Sequence of chain A:
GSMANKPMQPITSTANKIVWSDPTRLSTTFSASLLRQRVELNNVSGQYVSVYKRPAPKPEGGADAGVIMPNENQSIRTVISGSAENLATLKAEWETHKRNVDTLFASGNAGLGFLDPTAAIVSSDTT

Residue-level contacts at the interface:
Residue L117 in chain A is in contact with residue R36 in chain B (closest heavy-atom distance 2.6 Å).
Residue T83 in chain A contacts residue R82 in chain B (closest heavy-atom distance 3.2 Å).
Residue D107 in chain A is in contact with residue K103 in chain B (closest heavy-atom distance 2.7 Å).
Residue T83 in chain A is in contact with residue H102 in chain B (closest heavy-atom distance 2.8 Å).
Residue T94 in chain A interacts with residue R59 in chain B (closest heavy-atom distance 3.2 Å).
Residue K6 in chain A interacts with residue V127 in chain B (closest heavy-atom distance 3.2 Å).
Residue Y53 in chain A contacts residue A115 in chain B (closest heavy-atom distance 3.2 Å).
Residue N76 in chain A interacts with residue V41 in chain B (closest heavy-atom distance 3.2 Å).
Residue W99 in chain A interacts with residue V106 in chain B (closest heavy-atom distance 3.3 Å).
Residue H102 in chain A interacts with residue S55 in chain B (closest heavy-atom distance 2.8 Å).
Residue V49 in chain A is in contact with residue G116 in chain B (closest heavy-atom distance 3.3 Å).
Residue Y57 in chain A interacts with residue D130 in chain B (closest heavy-atom distance 2.5 Å).
Residue N91 in chain A contacts residue E77 in chain B (closest heavy-atom distance 2.9 Å).
Residue S86 in chain A interacts with residue S80 in chain B (closest heavy-atom distance 2.9 Å).
Residue N5 in chain A interacts with residue R104 in chain B (closest heavy-atom distance 3.0 Å).
Residue E77 in chain A contacts residue N91 in chain B (closest heavy-atom distance 3.0 Å).
Residue V127 in chain A is in contact with residue M8 in chain B (closest heavy-atom distance 3.3 Å).
Residue M8 in chain A contacts residue I126 in chain B (closest heavy-atom distance 2.9 Å).
Residue D107 in chain A is in contact with residue W99 in chain B (closest heavy-atom distance 2.8 Å).
Residue N91 in chain A is in contact with residue Q79 in chain B (closest heavy-atom distance 3.2 Å).
Residue A115 in chain A contacts residue Y53 in chain B (closest heavy-atom distance 3.1 Å).
Residue Q79 in chain A contacts residue L95 in chain B (closest heavy-atom distance 3.4 Å).
Residue P75 in chain A interacts with residue V41 in chain B (closest heavy-atom distance 3.2 Å).
Residue A4 in chain A interacts with residue T132 in chain B (closest heavy-atom distance 2.8 Å).
Residue S128 in chain A interacts with residue M8 in chain B (closest heavy-atom distance 3.3 Å).
Residue R59 in chain A is in contact with residue T94 in chain B (closest heavy-atom distance 3.1 Å).
Residue R104 in chain A is in contact with residue N5 in chain B (closest heavy-atom distance 2.9 Å).
Residue V127 in chain A contacts residue K6 in chain B (closest heavy-atom distance 3.2 Å).
Residue T94 in chain A contacts residue Q79 in chain B (closest heavy-atom distance 3.0 Å).
Residue M8 in chain A is in contact with residue V127 in chain B (closest heavy-atom distance 3.3 Å).
Residue K103 in chain A interacts with residue D107 in chain B (closest heavy-atom distance 2.9 Å).
Residue Q79 in chain A is in contact with residue T94 in chain B (closest heavy-atom distance 3.0 Å).
Residue K6 in chain A is in contact with residue S128 in chain B (closest heavy-atom distance 2.7 Å).
Residue P60 in chain A contacts residue N91 in chain B (closest heavy-atom distance 3.0 Å).
Residue K6 in chain A is in contact with residue D130 in chain B (closest heavy-atom distance 2.8 Å).
Residue R82 in chain A interacts with residue V84 in chain B (closest heavy-atom distance 2.8 Å).
Residue R82 in chain A interacts with residue T83 in chain B (closest heavy-atom distance 3.2 Å).
Residue S80 in chain A is in contact with residue S86 in chain B (closest heavy-atom distance 2.8 Å).
Residue I126 in chain A is in contact with residue M8 in chain B (closest heavy-atom distance 2.9 Å).
Residue W99 in chain A interacts with residue D107 in chain B (closest heavy-atom distance 2.8 Å).
Residue T83 in chain A is in contact with residue T83 in chain B (closest heavy-atom distance 2.9 Å).
Residue S88 in chain A is in contact with residue E77 in chain B (closest heavy-atom distance 2.7 Å).
Residue S55 in chain A is in contact with residue H102 in chain B (closest heavy-atom distance 2.7 Å).
Residue N5 in chain A contacts residue S128 in chain B (closest heavy-atom distance 2.8 Å).
Residue D130 in chain A contacts residue K6 in chain B (closest heavy-atom distance 2.8 Å).
Residue T132 in chain A is in contact with residue A4 in chain B (closest heavy-atom distance 3.0 Å).
Residue H102 in chain A interacts with residue T83 in chain B (closest heavy-atom distance 2.8 Å).
Residue E98 in chain A is in contact with residue R59 in chain B (closest heavy-atom distance 3.2 Å).
Residue A4 in chain A interacts with residue T131 in chain B (closest heavy-atom distance 3.0 Å).
Residue V84 in chain A is in contact with residue R82 in chain B (closest heavy-atom distance 2.8 Å).
Residue R36 in chain A interacts with residue L117 in chain B (closest heavy-atom distance 2.7 Å).
Residue S128 in chain A interacts with residue K6 in chain B (closest heavy-atom distance 2.8 Å).
Residue F110 in chain A is in contact with residue K96 in chain B (closest heavy-atom distance 3.3 Å).
Residue S128 in chain A interacts with residue N5 in chain B (closest heavy-atom distance 3.1 Å).
Residue N91 in chain A interacts with residue P60 in chain B (closest heavy-atom distance 3.0 Å).
Residue D130 in chain A is in contact with residue Y57 in chain B (closest heavy-atom distance 2.7 Å).
Residue K96 in chain A interacts with residue F110 in chain B (closest heavy-atom distance 3.3 Å).
Residue E77 in chain A interacts with residue S88 in chain B (closest heavy-atom distance 2.7 Å).
Residue R59 in chain A is in contact with residue E98 in chain B (closest heavy-atom distance 3.0 Å).
Residue Q79 in chain A is in contact with residue N91 in chain B (closest heavy-atom distance 3.3 Å).

These two protein chains interact to form a complex.

Sequence of chain B:
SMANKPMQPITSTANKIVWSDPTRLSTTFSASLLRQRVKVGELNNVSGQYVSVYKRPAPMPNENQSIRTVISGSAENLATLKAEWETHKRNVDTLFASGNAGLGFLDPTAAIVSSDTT